Contacts between the two chains:
Residue Q129 in chain A contacts residue F126 in chain B (closest heavy-atom distance 3.6 Å).
Residue I130 in chain A is in contact with residue F126 in chain B (closest heavy-atom distance 3.0 Å).
Residue N127 in chain A is in contact with residue N127 in chain B (closest heavy-atom distance 4.2 Å).
Residue F126 in chain A interacts with residue I130 in chain B (closest heavy-atom distance 3.0 Å).
Residue F126 in chain A interacts with residue Q129 in chain B (closest heavy-atom distance 3.6 Å).
Residue N127 in chain A contacts residue Q129 in chain B (closest heavy-atom distance 2.8 Å).
Residue N127 in chain A is in contact with residue A128 in chain B (closest heavy-atom distance 4.7 Å).
Residue A128 in chain A interacts with residue N127 in chain B (closest heavy-atom distance 4.7 Å).
Residue Q129 in chain A is in contact with residue N127 in chain B (closest heavy-atom distance 2.8 Å).
Residue A128 in chain A interacts with residue A128 in chain B (closest heavy-atom distance 4.1 Å).
Residue A128 in chain A interacts with residue F126 in chain B (closest heavy-atom distance 3.8 Å).
Residue F126 in chain A is in contact with residue A128 in chain B (closest heavy-atom distance 3.8 Å).

Sequence of chain B:
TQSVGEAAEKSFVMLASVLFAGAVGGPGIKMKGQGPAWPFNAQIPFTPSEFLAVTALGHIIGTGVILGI

Sequence of chain A:
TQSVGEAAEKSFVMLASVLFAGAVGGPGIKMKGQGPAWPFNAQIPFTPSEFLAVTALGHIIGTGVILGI

These two protein chains interact to form a complex.